Sequence of protein 1:
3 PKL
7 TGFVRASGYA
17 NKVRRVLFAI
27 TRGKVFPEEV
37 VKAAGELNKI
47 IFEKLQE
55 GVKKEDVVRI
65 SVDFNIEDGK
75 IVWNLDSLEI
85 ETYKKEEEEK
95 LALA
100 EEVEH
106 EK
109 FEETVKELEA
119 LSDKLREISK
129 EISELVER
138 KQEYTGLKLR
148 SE

Contacts between the two chains:
Residue R21 in protein 2 interacts with residue T142 in protein 1 (closest heavy-atom distance 3.8 Å).
Residue E140 in protein 2 is in contact with residue R21 in protein 1 (closest heavy-atom distance 2.7 Å).
Residue R28 in protein 2 contacts residue Q139 in protein 1 (closest heavy-atom distance 3.2 Å).
Residue L116 in protein 2 interacts with residue V134 in protein 1 (closest heavy-atom distance 3.8 Å).
Residue F24 in protein 2 contacts residue L146 in protein 1 (closest heavy-atom distance 3.5 Å).
Residue V37 in protein 2 interacts with residue S148 in protein 1 (closest heavy-atom distance 3.4 Å).
Residue E110 in protein 2 is in contact with residue T142 in protein 1 (closest heavy-atom distance 3.4 Å).
Residue E110 in protein 2 interacts with residue G143 in protein 1 (closest heavy-atom distance 2.5 Å).
Residue S148 in protein 2 interacts with residue V37 in protein 1 (closest heavy-atom distance 3.7 Å).
Residue S120 in protein 2 is in contact with residue S131 in protein 1 (closest heavy-atom distance 3.5 Å).
Residue S127 in protein 2 contacts residue L123 in protein 1 (closest heavy-atom distance 3.4 Å).
Residue R21 in protein 2 interacts with residue Q139 in protein 1 (closest heavy-atom distance 3.4 Å).
Residue R20 in protein 2 interacts with residue E149 in protein 1 (closest heavy-atom distance 2.8 Å).
Residue Q139 in protein 2 contacts residue F24 in protein 1 (closest heavy-atom distance 3.3 Å).
Residue V134 in protein 2 is in contact with residue E117 in protein 1 (closest heavy-atom distance 3.8 Å).
Residue F24 in protein 2 is in contact with residue Q139 in protein 1 (closest heavy-atom distance 3.7 Å).
Residue V113 in protein 2 contacts residue K138 in protein 1 (closest heavy-atom distance 3.8 Å).
Residue E117 in protein 2 interacts with residue V134 in protein 1 (closest heavy-atom distance 3.8 Å).
Residue R124 in protein 2 is in contact with residue S127 in protein 1 (closest heavy-atom distance 3.1 Å).
Residue E140 in protein 2 is in contact with residue A25 in protein 1 (closest heavy-atom distance 3.8 Å).
Residue L144 in protein 2 is in contact with residue K114 in protein 1 (closest heavy-atom distance 3.7 Å).
Residue Y141 in protein 2 interacts with residue F109 in protein 1 (closest heavy-atom distance 3.5 Å).
Residue R136 in protein 2 contacts residue R28 in protein 1 (closest heavy-atom distance 3.7 Å).
Residue R20 in protein 2 is in contact with residue L144 in protein 1 (closest heavy-atom distance 3.4 Å).
Residue Q139 in protein 2 interacts with residue R21 in protein 1 (closest heavy-atom distance 3.3 Å).
Residue R28 in protein 2 is in contact with residue E140 in protein 1 (closest heavy-atom distance 2.9 Å).
Residue L144 in protein 2 interacts with residue R20 in protein 1 (closest heavy-atom distance 3.9 Å).
Residue E117 in protein 2 interacts with residue R147 in protein 1 (closest heavy-atom distance 2.7 Å).
Residue Y141 in protein 2 interacts with residue E106 in protein 1 (closest heavy-atom distance 3.5 Å).
Residue L146 in protein 2 contacts residue R20 in protein 1 (closest heavy-atom distance 3.3 Å).
Residue D121 in protein 2 is in contact with residue R147 in protein 1 (closest heavy-atom distance 3.3 Å).
Residue L123 in protein 2 interacts with residue S127 in protein 1 (closest heavy-atom distance 2.6 Å).
Residue R28 in protein 2 interacts with residue R136 in protein 1 (closest heavy-atom distance 3.7 Å).
Residue T142 in protein 2 is in contact with residue E110 in protein 1 (closest heavy-atom distance 3.7 Å).
Residue L144 in protein 2 is in contact with residue E110 in protein 1 (closest heavy-atom distance 3.6 Å).
Residue S127 in protein 2 contacts residue R124 in protein 1 (closest heavy-atom distance 3.2 Å).
Residue P33 in protein 2 interacts with residue S148 in protein 1 (closest heavy-atom distance 3.6 Å).
Residue V37 in protein 2 is in contact with residue E149 in protein 1 (closest heavy-atom distance 3.6 Å).
Residue F109 in protein 2 is in contact with residue T142 in protein 1 (closest heavy-atom distance 3.8 Å).
Residue R21 in protein 2 is in contact with residue Y141 in protein 1 (closest heavy-atom distance 3.2 Å).
Residue Q139 in protein 2 is in contact with residue R28 in protein 1 (closest heavy-atom distance 2.6 Å).
Residue S148 in protein 2 is in contact with residue P33 in protein 1 (closest heavy-atom distance 3.9 Å).
Residue E117 in protein 2 contacts residue K138 in protein 1 (closest heavy-atom distance 2.5 Å).
Residue G143 in protein 2 interacts with residue N17 in protein 1 (closest heavy-atom distance 2.8 Å).
Residue N17 in protein 2 is in contact with residue G143 in protein 1 (closest heavy-atom distance 3.5 Å).
Residue K138 in protein 2 interacts with residue E117 in protein 1 (closest heavy-atom distance 2.5 Å).
Residue L146 in protein 2 interacts with residue F24 in protein 1 (closest heavy-atom distance 3.7 Å).
Residue S131 in protein 2 is in contact with residue S120 in protein 1 (closest heavy-atom distance 3.8 Å).
Residue E110 in protein 2 is in contact with residue L144 in protein 1 (closest heavy-atom distance 3.7 Å).
Residue K114 in protein 2 is in contact with residue L144 in protein 1 (closest heavy-atom distance 3.9 Å).
Residue R21 in protein 2 contacts residue E140 in protein 1 (closest heavy-atom distance 2.9 Å).
Residue T142 in protein 2 interacts with residue V113 in protein 1 (closest heavy-atom distance 3.8 Å).
Residue Y141 in protein 2 is in contact with residue R21 in protein 1 (closest heavy-atom distance 3.5 Å).
Residue R20 in protein 2 contacts residue L146 in protein 1 (closest heavy-atom distance 3.2 Å).
Residue G143 in protein 2 is in contact with residue E110 in protein 1 (closest heavy-atom distance 2.8 Å).
Residue S131 in protein 2 is in contact with residue R124 in protein 1 (closest heavy-atom distance 3.3 Å).
Residue E149 in protein 2 interacts with residue R20 in protein 1 (closest heavy-atom distance 2.7 Å).
Residue T142 in protein 2 is in contact with residue R21 in protein 1 (closest heavy-atom distance 3.9 Å).
Residue E140 in protein 2 is in contact with residue R28 in protein 1 (closest heavy-atom distance 2.5 Å).
Residue R124 in protein 2 interacts with residue S131 in protein 1 (closest heavy-atom distance 3.8 Å).

The following describes two proteins that form a bound complex.

Sequence of protein 2:
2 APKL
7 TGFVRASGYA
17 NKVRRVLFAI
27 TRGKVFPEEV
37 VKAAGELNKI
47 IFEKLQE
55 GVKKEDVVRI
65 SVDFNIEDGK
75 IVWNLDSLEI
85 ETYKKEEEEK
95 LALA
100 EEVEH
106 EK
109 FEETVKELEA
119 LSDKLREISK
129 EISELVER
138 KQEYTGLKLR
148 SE